These two protein chains interact to form a complex.

Sequence of protein 1:
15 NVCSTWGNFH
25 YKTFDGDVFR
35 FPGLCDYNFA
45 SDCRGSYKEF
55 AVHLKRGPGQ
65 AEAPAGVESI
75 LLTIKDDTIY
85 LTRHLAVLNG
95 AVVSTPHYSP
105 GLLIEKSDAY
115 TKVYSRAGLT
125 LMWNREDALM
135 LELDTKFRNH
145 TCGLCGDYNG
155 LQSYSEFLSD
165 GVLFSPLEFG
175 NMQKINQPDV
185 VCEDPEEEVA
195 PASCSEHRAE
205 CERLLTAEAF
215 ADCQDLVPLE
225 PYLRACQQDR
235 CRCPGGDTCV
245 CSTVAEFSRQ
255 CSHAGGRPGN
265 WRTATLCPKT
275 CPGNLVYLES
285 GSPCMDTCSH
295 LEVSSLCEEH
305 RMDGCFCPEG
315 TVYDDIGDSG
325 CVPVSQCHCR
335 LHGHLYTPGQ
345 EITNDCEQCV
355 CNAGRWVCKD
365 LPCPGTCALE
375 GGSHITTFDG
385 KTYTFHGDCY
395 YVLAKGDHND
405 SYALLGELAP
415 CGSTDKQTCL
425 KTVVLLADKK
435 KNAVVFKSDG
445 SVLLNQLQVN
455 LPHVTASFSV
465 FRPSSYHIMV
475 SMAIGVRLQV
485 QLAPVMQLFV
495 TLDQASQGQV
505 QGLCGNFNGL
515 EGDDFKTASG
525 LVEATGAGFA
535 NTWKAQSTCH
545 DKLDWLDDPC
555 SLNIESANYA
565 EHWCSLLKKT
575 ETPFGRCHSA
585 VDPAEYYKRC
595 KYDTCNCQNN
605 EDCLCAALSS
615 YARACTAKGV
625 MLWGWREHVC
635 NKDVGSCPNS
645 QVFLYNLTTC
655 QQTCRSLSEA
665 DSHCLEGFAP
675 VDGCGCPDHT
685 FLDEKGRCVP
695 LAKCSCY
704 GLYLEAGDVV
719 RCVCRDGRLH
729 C

Sequence of protein 2:
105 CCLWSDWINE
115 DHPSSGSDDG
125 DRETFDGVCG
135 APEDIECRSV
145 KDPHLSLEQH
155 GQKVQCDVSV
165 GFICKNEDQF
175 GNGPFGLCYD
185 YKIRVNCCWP

Interface contacts:
Residue W567 in protein 1 interacts with residue F174 in protein 2 (closest heavy-atom distance 4.0 Å).
Residue Y563 in protein 1 interacts with residue F174 in protein 2 (closest heavy-atom distance 4.2 Å).
Residue N562 in protein 1 is in contact with residue G180 in protein 2 (closest heavy-atom distance 4.0 Å).
Residue N562 in protein 1 interacts with residue F179 in protein 2 (closest heavy-atom distance 4.0 Å).
Residue N562 in protein 1 is in contact with residue G177 in protein 2 (closest heavy-atom distance 4.2 Å).
Residue N562 in protein 1 is in contact with residue F174 in protein 2 (closest heavy-atom distance 3.7 Å).
Residue H566 in protein 1 contacts residue F174 in protein 2 (closest heavy-atom distance 3.6 Å).
Residue I558 in protein 1 interacts with residue P178 in protein 2 (closest heavy-atom distance 4.4 Å).
Residue N562 in protein 1 interacts with residue P178 in protein 2 (closest heavy-atom distance 3.9 Å).
Residue N562 in protein 1 interacts with residue G175 in protein 2 (closest heavy-atom distance 4.8 Å).